This data describes a binding interaction between two proteins.

Residue-level contacts at the interface:
Residue S311 in the first protein contacts residue S6 in the second protein (closest heavy-atom distance 3.2 Å).
Residue N318 in the first protein contacts residue R1 in the second protein (closest heavy-atom distance 3.5 Å).
Residue D65 in the first protein is in contact with residue S3 in the second protein (closest heavy-atom distance 2.7 Å).
Residue H30 in the first protein is in contact with residue R5 in the second protein (closest heavy-atom distance 3.7 Å).
Residue S64 in the first protein is in contact with residue L2 in the second protein (closest heavy-atom distance 3.7 Å).
Residue D71 in the first protein is in contact with residue R1 in the second protein (closest heavy-atom distance 2.7 Å).
Residue F313 in the first protein contacts residue R5 in the second protein (closest heavy-atom distance 3.0 Å).
Residue F164 in the first protein interacts with residue S4 in the second protein (closest heavy-atom distance 3.0 Å).
Residue A308 in the first protein interacts with residue L9 in the second protein (closest heavy-atom distance 3.8 Å).
Residue Y307 in the first protein contacts residue C13 in the second protein (closest heavy-atom distance 4.0 Å).
Residue L167 in the first protein is in contact with residue L2 in the second protein (closest heavy-atom distance 3.6 Å).
Residue P63 in the first protein is in contact with residue R1 in the second protein (closest heavy-atom distance 2.9 Å).
Residue H30 in the first protein is in contact with residue S6 in the second protein (closest heavy-atom distance 3.3 Å).
Residue Y305 in the first protein interacts with residue T12 in the second protein (closest heavy-atom distance 3.2 Å).
Residue Y305 in the first protein is in contact with residue C13 in the second protein (closest heavy-atom distance 3.0 Å).
Residue Y118 in the first protein is in contact with residue L2 in the second protein (closest heavy-atom distance 3.6 Å).
Residue I163 in the first protein interacts with residue S4 in the second protein (closest heavy-atom distance 3.9 Å).
Residue D31 in the first protein is in contact with residue R5 in the second protein (closest heavy-atom distance 3.0 Å).
Residue G309 in the first protein is in contact with residue H7 in the second protein (closest heavy-atom distance 4.0 Å).
Residue N306 in the first protein contacts residue T12 in the second protein (closest heavy-atom distance 3.3 Å).
Residue V315 in the first protein is in contact with residue L2 in the second protein (closest heavy-atom distance 3.5 Å).
Residue Y310 in the first protein contacts residue T8 in the second protein (closest heavy-atom distance 3.5 Å).
Residue V315 in the first protein is in contact with residue S4 in the second protein (closest heavy-atom distance 3.8 Å).
Residue N70 in the first protein contacts residue R1 in the second protein (closest heavy-atom distance 3.2 Å).
Residue N312 in the first protein contacts residue S6 in the second protein (closest heavy-atom distance 3.4 Å).
Residue Y307 in the first protein contacts residue T11 in the second protein (closest heavy-atom distance 3.0 Å).
Residue T316 in the first protein is in contact with residue L2 in the second protein (closest heavy-atom distance 3.4 Å).
Residue I314 in the first protein is in contact with residue S3 in the second protein (closest heavy-atom distance 3.4 Å).
Residue I314 in the first protein interacts with residue L2 in the second protein (closest heavy-atom distance 3.4 Å).
Residue N312 in the first protein interacts with residue R5 in the second protein (closest heavy-atom distance 2.9 Å).
Residue D65 in the first protein is in contact with residue L2 in the second protein (closest heavy-atom distance 3.0 Å).
Residue L66 in the first protein is in contact with residue S3 in the second protein (closest heavy-atom distance 3.5 Å).
Residue L66 in the first protein contacts residue L2 in the second protein (closest heavy-atom distance 3.1 Å).
Residue T67 in the first protein is in contact with residue L2 in the second protein (closest heavy-atom distance 3.6 Å).
Residue T316 in the first protein is in contact with residue R1 in the second protein (closest heavy-atom distance 3.5 Å).
Residue S311 in the first protein contacts residue H7 in the second protein (closest heavy-atom distance 2.5 Å).
Residue H155 in the first protein contacts residue T11 in the second protein (closest heavy-atom distance 3.6 Å).
Residue F313 in the first protein contacts residue S4 in the second protein (closest heavy-atom distance 3.6 Å).
Residue Y310 in the first protein contacts residue S6 in the second protein (closest heavy-atom distance 3.5 Å).
Residue Y118 in the first protein interacts with residue S3 in the second protein (closest heavy-atom distance 3.5 Å).
Residue G309 in the first protein contacts residue L9 in the second protein (closest heavy-atom distance 2.8 Å).
Residue H155 in the first protein is in contact with residue R10 in the second protein (closest heavy-atom distance 3.3 Å).
Residue F313 in the first protein contacts residue H7 in the second protein (closest heavy-atom distance 3.3 Å).
Residue Y304 in the first protein contacts residue W14 in the second protein (closest heavy-atom distance 4.0 Å).
Residue L288 in the first protein interacts with residue L2 in the second protein (closest heavy-atom distance 3.6 Å).
Residue D319 in the first protein interacts with residue R1 in the second protein (closest heavy-atom distance 2.5 Å).
Residue S317 in the first protein interacts with residue R1 in the second protein (closest heavy-atom distance 3.0 Å).
Residue D65 in the first protein is in contact with residue S4 in the second protein (closest heavy-atom distance 3.7 Å).
Residue Q150 in the first protein is in contact with residue S6 in the second protein (closest heavy-atom distance 2.6 Å).
Residue S162 in the first protein contacts residue S6 in the second protein (closest heavy-atom distance 3.9 Å).
Residue Y307 in the first protein is in contact with residue R10 in the second protein (closest heavy-atom distance 3.3 Å).
Residue V154 in the first protein is in contact with residue R10 in the second protein (closest heavy-atom distance 3.7 Å).
Residue M153 in the first protein is in contact with residue T8 in the second protein (closest heavy-atom distance 3.3 Å).
Residue H155 in the first protein is in contact with residue T12 in the second protein (closest heavy-atom distance 3.0 Å).
Residue V315 in the first protein is in contact with residue S3 in the second protein (closest heavy-atom distance 2.5 Å).
Residue Y310 in the first protein is in contact with residue H7 in the second protein (closest heavy-atom distance 3.0 Å).
Residue L66 in the first protein interacts with residue S4 in the second protein (closest heavy-atom distance 3.9 Å).
Residue S64 in the first protein is in contact with residue R1 in the second protein (closest heavy-atom distance 3.3 Å).
Residue G32 in the first protein interacts with residue S4 in the second protein (closest heavy-atom distance 3.2 Å).
Residue G309 in the first protein is in contact with residue T8 in the second protein (closest heavy-atom distance 3.5 Å).

Sequence of the second protein:
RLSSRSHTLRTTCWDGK

Sequence of the first protein:
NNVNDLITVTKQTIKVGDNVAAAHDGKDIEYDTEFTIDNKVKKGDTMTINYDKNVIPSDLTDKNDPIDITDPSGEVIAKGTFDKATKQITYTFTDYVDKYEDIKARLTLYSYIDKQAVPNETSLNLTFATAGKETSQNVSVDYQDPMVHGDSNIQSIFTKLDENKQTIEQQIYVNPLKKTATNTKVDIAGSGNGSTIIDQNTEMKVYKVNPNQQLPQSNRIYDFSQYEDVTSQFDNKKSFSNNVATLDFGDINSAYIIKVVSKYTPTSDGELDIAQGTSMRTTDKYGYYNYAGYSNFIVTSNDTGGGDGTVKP